Residue-level contacts at the interface:
Residue V107 in chain A contacts residue F86 in chain B (closest heavy-atom distance 4.6 Å).
Residue L13 in chain A is in contact with residue I84 in chain B (closest heavy-atom distance 3.5 Å).
Residue P23 in chain A is in contact with residue P100 in chain B (closest heavy-atom distance 4.8 Å).
Residue I9 in chain A contacts residue I84 in chain B (closest heavy-atom distance 4.4 Å).
Residue P23 in chain A interacts with residue I99 in chain B (closest heavy-atom distance 3.9 Å).
Residue I76 in chain A interacts with residue I99 in chain B (closest heavy-atom distance 3.9 Å).
Residue V29 in chain A interacts with residue N102 in chain B (closest heavy-atom distance 4.8 Å).
Residue L22 in chain A contacts residue I99 in chain B (closest heavy-atom distance 4.5 Å).
Residue I76 in chain A contacts residue K97 in chain B (closest heavy-atom distance 3.6 Å).
Residue V80 in chain A interacts with residue C88 in chain B (closest heavy-atom distance 4.3 Å).
Residue V80 in chain A interacts with residue K97 in chain B (closest heavy-atom distance 4.5 Å).
Residue Y108 in chain A contacts residue F87 in chain B (closest heavy-atom distance 3.9 Å).
Residue K70 in chain A interacts with residue P100 in chain B (closest heavy-atom distance 4.8 Å).
Residue L84 in chain A is in contact with residue F87 in chain B (closest heavy-atom distance 3.3 Å).
Residue F18 in chain A is in contact with residue C88 in chain B (closest heavy-atom distance 4.4 Å).
Residue I9 in chain A interacts with residue N80 in chain B (closest heavy-atom distance 4.2 Å).
Residue L74 in chain A interacts with residue P100 in chain B (closest heavy-atom distance 4.1 Å).
Residue Y67 in chain A interacts with residue N102 in chain B (closest heavy-atom distance 3.9 Å).
Residue S10 in chain A contacts residue I84 in chain B (closest heavy-atom distance 3.7 Å).
Residue Q112 in chain A is in contact with residue Q83 in chain B (closest heavy-atom distance 3.2 Å).
Residue V80 in chain A interacts with residue F87 in chain B (closest heavy-atom distance 4.2 Å).
Residue V107 in chain A is in contact with residue Y90 in chain B (closest heavy-atom distance 3.9 Å).
Residue Y67 in chain A is in contact with residue Y101 in chain B (closest heavy-atom distance 2.9 Å).
Residue K70 in chain A interacts with residue N102 in chain B (closest heavy-atom distance 3.4 Å).
Residue F18 in chain A interacts with residue L92 in chain B (closest heavy-atom distance 4.3 Å).
Residue V107 in chain A interacts with residue F87 in chain B (closest heavy-atom distance 3.1 Å).
Residue V80 in chain A contacts residue L92 in chain B (closest heavy-atom distance 3.9 Å).
Residue Y67 in chain A is in contact with residue I99 in chain B (closest heavy-atom distance 4.9 Å).
Residue F17 in chain A contacts residue C88 in chain B (closest heavy-atom distance 3.6 Å).
Residue V80 in chain A contacts residue V91 in chain B (closest heavy-atom distance 3.9 Å).
Residue V111 in chain A contacts residue N80 in chain B (closest heavy-atom distance 3.4 Å).
Residue V111 in chain A is in contact with residue Q83 in chain B (closest heavy-atom distance 3.2 Å).
Residue Q25 in chain A contacts residue Y101 in chain B (closest heavy-atom distance 4.8 Å).
Residue F17 in chain A is in contact with residue R89 in chain B (closest heavy-atom distance 4.7 Å).
Residue Y108 in chain A contacts residue K94 in chain B (closest heavy-atom distance 4.3 Å).
Residue V14 in chain A contacts residue C88 in chain B (closest heavy-atom distance 4.3 Å).
Residue F17 in chain A contacts residue I84 in chain B (closest heavy-atom distance 4.6 Å).
Residue I76 in chain A interacts with residue T98 in chain B (closest heavy-atom distance 4.4 Å).
Residue G110 in chain A contacts residue Q83 in chain B (closest heavy-atom distance 4.5 Å).
Residue I76 in chain A contacts residue L92 in chain B (closest heavy-atom distance 3.6 Å).
Residue F17 in chain A interacts with residue N85 in chain B (closest heavy-atom distance 3.4 Å).
Residue L13 in chain A interacts with residue N80 in chain B (closest heavy-atom distance 4.5 Å).
Residue Y67 in chain A contacts residue P100 in chain B (closest heavy-atom distance 2.6 Å).
Residue D79 in chain A is in contact with residue K97 in chain B (closest heavy-atom distance 3.4 Å).
Residue A83 in chain A contacts residue V91 in chain B (closest heavy-atom distance 4.5 Å).
Residue Y108 in chain A is in contact with residue Y90 in chain B (closest heavy-atom distance 3.8 Å).
Residue M27 in chain A contacts residue N102 in chain B (closest heavy-atom distance 3.7 Å).
Residue L74 in chain A interacts with residue T98 in chain B (closest heavy-atom distance 4.3 Å).
Residue A83 in chain A interacts with residue F87 in chain B (closest heavy-atom distance 4.8 Å).
Residue V14 in chain A contacts residue I84 in chain B (closest heavy-atom distance 4.4 Å).
Residue D28 in chain A contacts residue N102 in chain B (closest heavy-atom distance 3.9 Å).
Residue R75 in chain A is in contact with residue K97 in chain B (closest heavy-atom distance 4.0 Å).
Residue M27 in chain A interacts with residue Y101 in chain B (closest heavy-atom distance 3.4 Å).
Residue Y21 in chain A contacts residue I99 in chain B (closest heavy-atom distance 3.8 Å).
Residue P26 in chain A is in contact with residue N102 in chain B (closest heavy-atom distance 3.3 Å).
Residue D109 in chain A interacts with residue F87 in chain B (closest heavy-atom distance 3.9 Å).
Residue P26 in chain A interacts with residue Y101 in chain B (closest heavy-atom distance 3.4 Å).
Residue L13 in chain A contacts residue R81 in chain B (closest heavy-atom distance 4.7 Å).

The following describes two proteins that form a bound complex.

Sequence of chain A:
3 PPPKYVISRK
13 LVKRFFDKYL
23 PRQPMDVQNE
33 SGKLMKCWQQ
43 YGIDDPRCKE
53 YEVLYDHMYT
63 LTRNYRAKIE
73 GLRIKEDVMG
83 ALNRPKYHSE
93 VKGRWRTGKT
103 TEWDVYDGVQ

Sequence of chain B:
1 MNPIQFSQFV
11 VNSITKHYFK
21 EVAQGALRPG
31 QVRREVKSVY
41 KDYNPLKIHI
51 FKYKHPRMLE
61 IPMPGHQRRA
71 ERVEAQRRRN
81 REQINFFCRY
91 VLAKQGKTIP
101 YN